Sequence of protein 1:
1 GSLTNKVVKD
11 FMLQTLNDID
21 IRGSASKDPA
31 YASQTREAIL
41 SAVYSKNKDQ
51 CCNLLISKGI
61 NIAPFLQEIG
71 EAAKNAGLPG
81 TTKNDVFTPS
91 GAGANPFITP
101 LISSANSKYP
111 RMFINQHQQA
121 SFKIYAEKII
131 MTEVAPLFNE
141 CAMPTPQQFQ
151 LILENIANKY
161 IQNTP

Sequence of protein 2:
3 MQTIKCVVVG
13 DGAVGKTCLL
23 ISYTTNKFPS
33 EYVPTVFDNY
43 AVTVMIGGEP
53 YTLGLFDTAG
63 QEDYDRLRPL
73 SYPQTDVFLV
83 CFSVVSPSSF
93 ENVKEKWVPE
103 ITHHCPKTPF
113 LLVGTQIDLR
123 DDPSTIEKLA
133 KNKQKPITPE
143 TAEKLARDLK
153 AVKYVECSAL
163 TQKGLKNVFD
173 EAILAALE

These two protein chains interact to form a complex.

Interface contacts:
Residue Y34 in protein 2 interacts with residue C52 in protein 1 (closest heavy-atom distance 3.5 Å).
Residue R68 in protein 2 interacts with residue D28 in protein 1 (closest heavy-atom distance 2.5 Å).
Residue V38 in protein 2 contacts residue G93 in protein 1 (closest heavy-atom distance 3.7 Å).
Residue A43 in protein 2 is in contact with residue F113 in protein 1 (closest heavy-atom distance 3.9 Å).
Residue Y34 in protein 2 is in contact with residue K48 in protein 1 (closest heavy-atom distance 3.8 Å).
Residue D65 in protein 2 interacts with residue Q34 in protein 1 (closest heavy-atom distance 3.7 Å).
Residue Y42 in protein 2 interacts with residue I102 in protein 1 (closest heavy-atom distance 3.2 Å).
Residue L69 in protein 2 interacts with residue F97 in protein 1 (closest heavy-atom distance 3.8 Å).
Residue R68 in protein 2 is in contact with residue Q34 in protein 1 (closest heavy-atom distance 2.8 Å).
Residue A43 in protein 2 contacts residue N106 in protein 1 (closest heavy-atom distance 3.8 Å).
Residue G62 in protein 2 interacts with residue G91 in protein 1 (closest heavy-atom distance 3.1 Å).
Residue M3 in protein 2 interacts with residue R111 in protein 1 (closest heavy-atom distance 3.0 Å).
Residue Y66 in protein 2 contacts residue A38 in protein 1 (closest heavy-atom distance 3.4 Å).
Residue F58 in protein 2 is in contact with residue S103 in protein 1 (closest heavy-atom distance 3.4 Å).
Residue Y66 in protein 2 interacts with residue G91 in protein 1 (closest heavy-atom distance 3.4 Å).
Residue T54 in protein 2 is in contact with residue N106 in protein 1 (closest heavy-atom distance 3.1 Å).
Residue Y34 in protein 2 interacts with residue D49 in protein 1 (closest heavy-atom distance 2.5 Å).
Residue Y66 in protein 2 is in contact with residue Q34 in protein 1 (closest heavy-atom distance 3.0 Å).
Residue E64 in protein 2 contacts residue S90 in protein 1 (closest heavy-atom distance 3.1 Å).
Residue T5 in protein 2 interacts with residue P110 in protein 1 (closest heavy-atom distance 3.8 Å).
Residue T5 in protein 2 interacts with residue N106 in protein 1 (closest heavy-atom distance 3.9 Å).
Residue L69 in protein 2 interacts with residue A38 in protein 1 (closest heavy-atom distance 3.9 Å).
Residue Q63 in protein 2 interacts with residue P96 in protein 1 (closest heavy-atom distance 3.5 Å).
Residue R68 in protein 2 interacts with residue A30 in protein 1 (closest heavy-atom distance 3.5 Å).
Residue G62 in protein 2 contacts residue S90 in protein 1 (closest heavy-atom distance 3.2 Å).
Residue L72 in protein 2 interacts with residue P100 in protein 1 (closest heavy-atom distance 3.4 Å).
Residue Y34 in protein 2 interacts with residue I56 in protein 1 (closest heavy-atom distance 3.1 Å).
Residue F58 in protein 2 is in contact with residue I102 in protein 1 (closest heavy-atom distance 3.8 Å).
Residue Q63 in protein 2 interacts with residue A94 in protein 1 (closest heavy-atom distance 3.1 Å).
Residue Y42 in protein 2 is in contact with residue F113 in protein 1 (closest heavy-atom distance 3.3 Å).
Residue S73 in protein 2 contacts residue T99 in protein 1 (closest heavy-atom distance 2.9 Å).
Residue L72 in protein 2 is in contact with residue F97 in protein 1 (closest heavy-atom distance 3.8 Å).
Residue D67 in protein 2 is in contact with residue Q34 in protein 1 (closest heavy-atom distance 3.1 Å).
Residue V38 in protein 2 contacts residue S45 in protein 1 (closest heavy-atom distance 3.7 Å).
Residue T37 in protein 2 contacts residue A92 in protein 1 (closest heavy-atom distance 3.9 Å).
Residue D40 in protein 2 is in contact with residue K123 in protein 1 (closest heavy-atom distance 3.3 Å).
Residue V38 in protein 2 is in contact with residue D49 in protein 1 (closest heavy-atom distance 2.9 Å).
Residue L69 in protein 2 contacts residue Y31 in protein 1 (closest heavy-atom distance 3.8 Å).
Residue A61 in protein 2 contacts residue A94 in protein 1 (closest heavy-atom distance 2.7 Å).
Residue K7 in protein 2 contacts residue S103 in protein 1 (closest heavy-atom distance 3.0 Å).
Residue L69 in protein 2 contacts residue P96 in protein 1 (closest heavy-atom distance 4.0 Å).
Residue G62 in protein 2 contacts residue A92 in protein 1 (closest heavy-atom distance 3.5 Å).
Residue V38 in protein 2 is in contact with residue K123 in protein 1 (closest heavy-atom distance 4.0 Å).
Residue A61 in protein 2 contacts residue G93 in protein 1 (closest heavy-atom distance 3.3 Å).
Residue A43 in protein 2 interacts with residue Q119 in protein 1 (closest heavy-atom distance 3.1 Å).
Residue Y34 in protein 2 interacts with residue I62 in protein 1 (closest heavy-atom distance 3.7 Å).
Residue Y66 in protein 2 interacts with residue S41 in protein 1 (closest heavy-atom distance 3.6 Å).
Residue P36 in protein 2 interacts with residue D49 in protein 1 (closest heavy-atom distance 3.5 Å).
Residue Y42 in protein 2 contacts residue Q119 in protein 1 (closest heavy-atom distance 2.6 Å).
Residue L69 in protein 2 interacts with residue T35 in protein 1 (closest heavy-atom distance 3.8 Å).
Residue T37 in protein 2 is in contact with residue G93 in protein 1 (closest heavy-atom distance 3.6 Å).
Residue T37 in protein 2 interacts with residue K48 in protein 1 (closest heavy-atom distance 3.6 Å).
Residue T37 in protein 2 contacts residue S45 in protein 1 (closest heavy-atom distance 3.5 Å).
Residue Y66 in protein 2 interacts with residue E37 in protein 1 (closest heavy-atom distance 3.4 Å).
Residue D59 in protein 2 is in contact with residue A94 in protein 1 (closest heavy-atom distance 3.5 Å).
Residue L69 in protein 2 contacts residue Q34 in protein 1 (closest heavy-atom distance 3.6 Å).
Residue Y34 in protein 2 contacts residue N53 in protein 1 (closest heavy-atom distance 3.6 Å).
Residue T37 in protein 2 contacts residue D49 in protein 1 (closest heavy-atom distance 2.8 Å).
Residue R68 in protein 2 interacts with residue Y31 in protein 1 (closest heavy-atom distance 3.9 Å).
Residue T5 in protein 2 interacts with residue S107 in protein 1 (closest heavy-atom distance 3.9 Å).